Residue-level contacts at the interface:
Residue T77 in the first protein contacts residue K232 in the second protein (closest heavy-atom distance 4.0 Å).
Residue T77 in the first protein is in contact with residue Q231 in the second protein (closest heavy-atom distance 3.9 Å).
Residue T77 in the first protein contacts residue G233 in the second protein (closest heavy-atom distance 3.6 Å).
Residue K75 in the first protein contacts residue I230 in the second protein (closest heavy-atom distance 2.7 Å).
Residue K75 in the first protein is in contact with residue Q231 in the second protein (closest heavy-atom distance 3.1 Å).
Residue T77 in the first protein contacts residue I230 in the second protein (closest heavy-atom distance 4.8 Å).

Sequence of the second protein:
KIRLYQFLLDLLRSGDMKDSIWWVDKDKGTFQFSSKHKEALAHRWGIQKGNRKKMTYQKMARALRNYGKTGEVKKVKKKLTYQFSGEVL

Sequence of the first protein:
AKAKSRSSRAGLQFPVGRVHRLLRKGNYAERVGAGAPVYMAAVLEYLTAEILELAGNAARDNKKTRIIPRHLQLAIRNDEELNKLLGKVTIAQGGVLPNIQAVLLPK

The following describes two proteins that form a bound complex.